The following describes two proteins that form a bound complex.

Sequence of chain B:
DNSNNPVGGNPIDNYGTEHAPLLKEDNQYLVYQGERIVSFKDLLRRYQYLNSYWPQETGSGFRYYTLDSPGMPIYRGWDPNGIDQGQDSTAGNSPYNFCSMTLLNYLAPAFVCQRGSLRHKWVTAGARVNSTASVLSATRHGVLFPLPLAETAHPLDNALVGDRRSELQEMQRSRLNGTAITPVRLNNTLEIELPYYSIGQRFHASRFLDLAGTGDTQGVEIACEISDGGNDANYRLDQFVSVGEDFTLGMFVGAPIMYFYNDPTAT

Sequence of chain A:
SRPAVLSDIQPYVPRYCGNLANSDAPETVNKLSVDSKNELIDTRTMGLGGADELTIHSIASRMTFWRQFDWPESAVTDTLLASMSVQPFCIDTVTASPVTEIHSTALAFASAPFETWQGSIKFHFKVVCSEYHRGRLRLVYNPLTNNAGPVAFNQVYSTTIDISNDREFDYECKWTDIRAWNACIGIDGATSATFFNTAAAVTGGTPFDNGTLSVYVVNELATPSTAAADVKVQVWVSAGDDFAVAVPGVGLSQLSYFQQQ

Contacts between the two chains:
Residue P21 in chain B contacts residue D243 in chain A (closest heavy-atom distance 3.3 Å).
Residue R202 in chain B contacts residue T46 in chain A (closest heavy-atom distance 2.8 Å).
Residue H19 in chain B interacts with residue D242 in chain A (closest heavy-atom distance 3.1 Å).
Residue M258 in chain B contacts residue I103 in chain A (closest heavy-atom distance 3.0 Å).
Residue Y15 in chain B interacts with residue Y172 in chain A (closest heavy-atom distance 3.3 Å).
Residue Q28 in chain B is in contact with residue Q119 in chain A (closest heavy-atom distance 2.8 Å).
Residue V38 in chain B interacts with residue I57 in chain A (closest heavy-atom distance 3.0 Å).
Residue E191 in chain B is in contact with residue N30 in chain A (closest heavy-atom distance 3.0 Å).
Residue D88 in chain B is in contact with residue Q262 in chain A (closest heavy-atom distance 3.3 Å).
Residue N14 in chain B is in contact with residue E173 in chain A (closest heavy-atom distance 3.0 Å).
Residue N10 in chain B is in contact with residue D171 in chain A (closest heavy-atom distance 3.1 Å).
Residue Y259 in chain B is in contact with residue S257 in chain A (closest heavy-atom distance 2.8 Å).
Residue R115 in chain B interacts with residue I42 in chain A (closest heavy-atom distance 3.0 Å).
Residue S3 in chain B is in contact with residue E169 in chain A (closest heavy-atom distance 2.9 Å).
Residue Y47 in chain B contacts residue E27 in chain A (closest heavy-atom distance 3.0 Å).
Residue N10 in chain B interacts with residue E169 in chain A (closest heavy-atom distance 3.2 Å).
Residue N10 in chain B is in contact with residue D167 in chain A (closest heavy-atom distance 3.3 Å).
Residue K41 in chain B is in contact with residue D43 in chain A (closest heavy-atom distance 2.8 Å).
Residue R115 in chain B is in contact with residue T46 in chain A (closest heavy-atom distance 2.9 Å).
Residue E191 in chain B is in contact with residue Y16 in chain A (closest heavy-atom distance 3.2 Å).
Residue Y106 in chain B contacts residue A113 in chain A (closest heavy-atom distance 3.3 Å).
Residue Q33 in chain B interacts with residue V248 in chain A (closest heavy-atom distance 3.3 Å).
Residue P11 in chain B contacts residue D171 in chain A (closest heavy-atom distance 3.2 Å).
Residue D42 in chain B is in contact with residue S23 in chain A (closest heavy-atom distance 3.2 Å).
Residue Y106 in chain B is in contact with residue Y258 in chain A (closest heavy-atom distance 2.7 Å).
Residue R76 in chain B is in contact with residue L256 in chain A (closest heavy-atom distance 3.3 Å).
Residue Y261 in chain B contacts residue F259 in chain A (closest heavy-atom distance 3.0 Å).
Residue Y15 in chain B contacts residue K175 in chain A (closest heavy-atom distance 2.8 Å).
Residue E191 in chain B is in contact with residue C17 in chain A (closest heavy-atom distance 3.2 Å).
Residue Y106 in chain B is in contact with residue F110 in chain A (closest heavy-atom distance 2.7 Å).
Residue M101 in chain B interacts with residue L253 in chain A (closest heavy-atom distance 3.3 Å).
Residue F40 in chain B interacts with residue L55 in chain A (closest heavy-atom distance 2.6 Å).
Residue A20 in chain B contacts residue D243 in chain A (closest heavy-atom distance 3.2 Å).
Residue R46 in chain B interacts with residue A21 in chain A (closest heavy-atom distance 2.6 Å).
Residue Y261 in chain B interacts with residue S257 in chain A (closest heavy-atom distance 2.9 Å).
Residue L23 in chain B interacts with residue D242 in chain A (closest heavy-atom distance 3.2 Å).
Residue D79 in chain B interacts with residue F259 in chain A (closest heavy-atom distance 3.1 Å).
Residue E193 in chain B is in contact with residue L32 in chain A (closest heavy-atom distance 3.1 Å).
Residue K121 in chain B contacts residue C17 in chain A (closest heavy-atom distance 3.0 Å).
Residue N14 in chain B is in contact with residue K175 in chain A (closest heavy-atom distance 3.2 Å).
Residue L22 in chain B contacts residue D243 in chain A (closest heavy-atom distance 3.1 Å).
Residue S89 in chain B interacts with residue Q262 in chain A (closest heavy-atom distance 3.1 Å).
Residue G9 in chain B is in contact with residue H125 in chain A (closest heavy-atom distance 3.3 Å).
Residue N187 in chain B is in contact with residue Y16 in chain A (closest heavy-atom distance 3.2 Å).
Residue D246 in chain B contacts residue L40 in chain A (closest heavy-atom distance 3.0 Å).
Residue E18 in chain B contacts residue K175 in chain A (closest heavy-atom distance 3.3 Å).
Residue Y261 in chain B interacts with residue Q261 in chain A (closest heavy-atom distance 3.1 Å).
Residue Y261 in chain B is in contact with residue Q255 in chain A (closest heavy-atom distance 3.2 Å).
Residue N105 in chain B is in contact with residue Y258 in chain A (closest heavy-atom distance 3.2 Å).
Residue W78 in chain B is in contact with residue Q261 in chain A (closest heavy-atom distance 2.7 Å).
Residue G77 in chain B interacts with residue S257 in chain A (closest heavy-atom distance 3.3 Å).
Residue Y15 in chain B contacts residue C174 in chain A (closest heavy-atom distance 3.2 Å).
Residue Y259 in chain B contacts residue Q261 in chain A (closest heavy-atom distance 3.2 Å).
Residue W78 in chain B is in contact with residue Q260 in chain A (closest heavy-atom distance 3.2 Å).
Residue R119 in chain B is in contact with residue E27 in chain A (closest heavy-atom distance 3.2 Å).
Residue G250 in chain B is in contact with residue E54 in chain A (closest heavy-atom distance 2.9 Å).
Residue N262 in chain B contacts residue Q255 in chain A (closest heavy-atom distance 2.4 Å).
Residue W78 in chain B is in contact with residue F259 in chain A (closest heavy-atom distance 3.3 Å).
Residue S39 in chain B contacts residue L55 in chain A (closest heavy-atom distance 3.1 Å).
Residue E191 in chain B contacts residue T28 in chain A (closest heavy-atom distance 2.9 Å).